Residue-level contacts at the interface:
Residue R1049 in the first protein contacts residue A261 in the second protein (closest heavy-atom distance 3.1 Å).
Residue E1598 in the first protein is in contact with residue R310 in the second protein (closest heavy-atom distance 3.1 Å).
Residue E1656 in the first protein is in contact with residue H305 in the second protein (closest heavy-atom distance 2.6 Å).
Residue R1373 in the first protein contacts residue F201 in the second protein (closest heavy-atom distance 3.4 Å).
Residue I1429 in the first protein is in contact with residue L260 in the second protein (closest heavy-atom distance 3.6 Å).
Residue D1539 in the first protein interacts with residue H259 in the second protein (closest heavy-atom distance 2.7 Å).
Residue Q1402 in the first protein interacts with residue R220 in the second protein (closest heavy-atom distance 3.6 Å).
Residue V1363 in the first protein interacts with residue V213 in the second protein (closest heavy-atom distance 3.7 Å).
Residue N1623 in the first protein interacts with residue H305 in the second protein (closest heavy-atom distance 3.2 Å).
Residue F1594 in the first protein is in contact with residue R310 in the second protein (closest heavy-atom distance 3.6 Å).
Residue N1623 in the first protein interacts with residue F304 in the second protein (closest heavy-atom distance 3.6 Å).
Residue R1373 in the first protein contacts residue N202 in the second protein (closest heavy-atom distance 2.6 Å).
Residue S1397 in the first protein interacts with residue F215 in the second protein (closest heavy-atom distance 3.4 Å).
Residue F1594 in the first protein interacts with residue F315 in the second protein (closest heavy-atom distance 3.7 Å).
Residue V1400 in the first protein interacts with residue F215 in the second protein (closest heavy-atom distance 3.5 Å).
Residue N1623 in the first protein is in contact with residue G303 in the second protein (closest heavy-atom distance 3.5 Å).
Residue Q1360 in the first protein contacts residue I214 in the second protein (closest heavy-atom distance 3.5 Å).
Residue T1367 in the first protein is in contact with residue Q203 in the second protein (closest heavy-atom distance 3.0 Å).
Residue A1619 in the first protein is in contact with residue F304 in the second protein (closest heavy-atom distance 3.4 Å).
Residue Y1433 in the first protein is in contact with residue H259 in the second protein (closest heavy-atom distance 3.4 Å).
Residue S1397 in the first protein interacts with residue T216 in the second protein (closest heavy-atom distance 3.1 Å).
Residue Y1372 in the first protein is in contact with residue S200 in the second protein (closest heavy-atom distance 3.4 Å).
Residue E1418 in the first protein contacts residue K217 in the second protein (closest heavy-atom distance 3.1 Å).
Residue L1687 in the first protein contacts residue V255 in the second protein (closest heavy-atom distance 3.4 Å).
Residue E1555 in the first protein contacts residue R316 in the second protein (closest heavy-atom distance 3.6 Å).
Residue D1728 in the first protein is in contact with residue R316 in the second protein (closest heavy-atom distance 3.3 Å).
Residue K1359 in the first protein contacts residue F215 in the second protein (closest heavy-atom distance 3.4 Å).
Residue Y1718 in the first protein interacts with residue R316 in the second protein (closest heavy-atom distance 3.2 Å).
Residue R1604 in the first protein interacts with residue F304 in the second protein (closest heavy-atom distance 3.1 Å).
Residue Y1432 in the first protein interacts with residue H259 in the second protein (closest heavy-atom distance 3.5 Å).
Residue D1728 in the first protein is in contact with residue F315 in the second protein (closest heavy-atom distance 3.4 Å).
Residue M1720 in the first protein interacts with residue R316 in the second protein (closest heavy-atom distance 3.6 Å).
Residue Y1570 in the first protein contacts residue K318 in the second protein (closest heavy-atom distance 3.3 Å).
Residue H1389 in the first protein is in contact with residue G211 in the second protein (closest heavy-atom distance 3.4 Å).
Residue Q1360 in the first protein interacts with residue V213 in the second protein (closest heavy-atom distance 3.0 Å).
Residue N1627 in the first protein contacts residue R310 in the second protein (closest heavy-atom distance 2.8 Å).
Residue E1655 in the first protein interacts with residue R310 in the second protein (closest heavy-atom distance 3.2 Å).
Residue H1389 in the first protein interacts with residue R212 in the second protein (closest heavy-atom distance 3.4 Å).
Residue K1691 in the first protein is in contact with residue A258 in the second protein (closest heavy-atom distance 3.7 Å).
Residue S1542 in the first protein interacts with residue V255 in the second protein (closest heavy-atom distance 3.3 Å).
Residue G1726 in the first protein contacts residue F315 in the second protein (closest heavy-atom distance 3.2 Å).
Residue D1364 in the first protein interacts with residue Q203 in the second protein (closest heavy-atom distance 2.5 Å).
Residue R1049 in the first protein interacts with residue G262 in the second protein (closest heavy-atom distance 3.5 Å).
Residue S1592 in the first protein is in contact with residue R312 in the second protein (closest heavy-atom distance 3.3 Å).
Residue Q1360 in the first protein interacts with residue F215 in the second protein (closest heavy-atom distance 3.5 Å).
Residue Q1729 in the first protein is in contact with residue H314 in the second protein (closest heavy-atom distance 3.5 Å).
Residue C1622 in the first protein contacts residue F304 in the second protein (closest heavy-atom distance 3.7 Å).
Residue S1543 in the first protein contacts residue P254 in the second protein (closest heavy-atom distance 3.6 Å).
Residue E1730 in the first protein is in contact with residue H314 in the second protein (closest heavy-atom distance 3.0 Å).
Residue H1113 in the first protein is in contact with residue F201 in the second protein (closest heavy-atom distance 3.2 Å).
Residue S1543 in the first protein contacts residue V255 in the second protein (closest heavy-atom distance 3.5 Å).
Residue Y1372 in the first protein is in contact with residue V213 in the second protein (closest heavy-atom distance 3.3 Å).
Residue W1368 in the first protein is in contact with residue Q203 in the second protein (closest heavy-atom distance 2.7 Å).
Residue Y1372 in the first protein is in contact with residue F201 in the second protein (closest heavy-atom distance 3.4 Å).
Residue I1628 in the first protein contacts residue R310 in the second protein (closest heavy-atom distance 3.6 Å).
Residue W1368 in the first protein interacts with residue N202 in the second protein (closest heavy-atom distance 3.4 Å).
Residue Y1731 in the first protein contacts residue H314 in the second protein (closest heavy-atom distance 3.4 Å).
Residue E1598 in the first protein contacts residue K309 in the second protein (closest heavy-atom distance 3.3 Å).
Residue S1542 in the first protein contacts residue L257 in the second protein (closest heavy-atom distance 3.6 Å).
Residue I1690 in the first protein contacts residue L257 in the second protein (closest heavy-atom distance 3.7 Å).

Sequence of the second protein:
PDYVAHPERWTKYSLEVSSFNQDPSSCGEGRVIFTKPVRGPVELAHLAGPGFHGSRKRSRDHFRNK

The following describes two proteins that form a bound complex.

Sequence of the first protein:
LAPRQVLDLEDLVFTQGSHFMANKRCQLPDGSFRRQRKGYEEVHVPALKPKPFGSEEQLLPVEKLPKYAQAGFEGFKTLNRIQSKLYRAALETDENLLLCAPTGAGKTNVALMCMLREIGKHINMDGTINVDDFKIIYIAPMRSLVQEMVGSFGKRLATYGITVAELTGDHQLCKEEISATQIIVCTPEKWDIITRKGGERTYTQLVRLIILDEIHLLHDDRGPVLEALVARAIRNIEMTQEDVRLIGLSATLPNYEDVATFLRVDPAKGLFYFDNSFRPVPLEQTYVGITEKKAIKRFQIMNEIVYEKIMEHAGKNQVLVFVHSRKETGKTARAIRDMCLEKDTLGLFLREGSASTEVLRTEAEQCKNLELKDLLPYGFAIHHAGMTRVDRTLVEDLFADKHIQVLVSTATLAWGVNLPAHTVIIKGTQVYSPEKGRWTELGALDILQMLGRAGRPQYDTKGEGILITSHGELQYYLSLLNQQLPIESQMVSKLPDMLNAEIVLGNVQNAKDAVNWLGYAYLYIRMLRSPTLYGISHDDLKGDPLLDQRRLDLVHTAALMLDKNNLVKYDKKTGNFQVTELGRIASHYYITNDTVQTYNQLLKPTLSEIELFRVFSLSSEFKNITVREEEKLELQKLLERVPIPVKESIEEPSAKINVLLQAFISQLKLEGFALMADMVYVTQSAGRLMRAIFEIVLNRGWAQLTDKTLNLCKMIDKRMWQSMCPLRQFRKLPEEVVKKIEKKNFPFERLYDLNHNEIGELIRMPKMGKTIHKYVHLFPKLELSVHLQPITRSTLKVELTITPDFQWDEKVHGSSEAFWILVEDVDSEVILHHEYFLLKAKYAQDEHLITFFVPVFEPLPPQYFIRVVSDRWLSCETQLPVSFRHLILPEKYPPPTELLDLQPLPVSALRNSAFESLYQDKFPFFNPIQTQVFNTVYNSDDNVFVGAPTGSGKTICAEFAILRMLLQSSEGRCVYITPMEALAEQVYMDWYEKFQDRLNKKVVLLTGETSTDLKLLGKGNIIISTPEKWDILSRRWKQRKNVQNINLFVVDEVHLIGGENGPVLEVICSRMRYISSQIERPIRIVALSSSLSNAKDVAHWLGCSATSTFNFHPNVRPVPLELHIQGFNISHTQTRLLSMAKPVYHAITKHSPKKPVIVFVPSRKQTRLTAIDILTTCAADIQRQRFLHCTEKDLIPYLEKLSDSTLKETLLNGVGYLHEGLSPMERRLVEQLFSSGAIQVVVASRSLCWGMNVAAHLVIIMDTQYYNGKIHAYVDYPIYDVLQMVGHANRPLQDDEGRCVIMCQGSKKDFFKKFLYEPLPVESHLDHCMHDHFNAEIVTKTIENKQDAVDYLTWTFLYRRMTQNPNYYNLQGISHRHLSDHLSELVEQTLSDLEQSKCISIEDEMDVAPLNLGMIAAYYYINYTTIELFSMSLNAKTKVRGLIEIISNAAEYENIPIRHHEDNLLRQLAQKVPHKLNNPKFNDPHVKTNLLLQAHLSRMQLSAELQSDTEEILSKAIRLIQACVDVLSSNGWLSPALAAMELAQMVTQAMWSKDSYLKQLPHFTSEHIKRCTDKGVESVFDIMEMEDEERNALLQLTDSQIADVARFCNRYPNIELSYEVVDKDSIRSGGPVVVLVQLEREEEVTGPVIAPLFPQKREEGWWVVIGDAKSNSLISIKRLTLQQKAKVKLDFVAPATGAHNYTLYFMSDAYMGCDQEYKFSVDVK